The following describes two proteins that form a bound complex.

Residue-level contacts at the interface:
Residue A59 in chain A contacts residue L123 in chain B (closest heavy-atom distance 3.3 Å).
Residue P101 in chain A is in contact with residue T85 in chain B (closest heavy-atom distance 4.2 Å).
Residue P67 in chain A interacts with residue D84 in chain B (closest heavy-atom distance 3.8 Å).
Residue L98 in chain A interacts with residue T89 in chain B (closest heavy-atom distance 4.6 Å).
Residue L98 in chain A is in contact with residue H83 in chain B (closest heavy-atom distance 4.2 Å).
Residue M70 in chain A is in contact with residue T89 in chain B (closest heavy-atom distance 3.8 Å).
Residue L98 in chain A contacts residue D84 in chain B (closest heavy-atom distance 3.6 Å).
Residue K99 in chain A is in contact with residue T85 in chain B (closest heavy-atom distance 4.6 Å).
Residue M60 in chain A interacts with residue F93 in chain B (closest heavy-atom distance 3.6 Å).
Residue F131 in chain A interacts with residue Q124 in chain B (closest heavy-atom distance 4.1 Å).
Residue M115 in chain A is in contact with residue L128 in chain B (closest heavy-atom distance 4.5 Å).
Residue T68 in chain A contacts residue D84 in chain B (closest heavy-atom distance 4.7 Å).
Residue A59 in chain A interacts with residue F93 in chain B (closest heavy-atom distance 3.8 Å).
Residue M60 in chain A is in contact with residue T89 in chain B (closest heavy-atom distance 3.6 Å).
Residue S57 in chain A is in contact with residue C132 in chain B (closest heavy-atom distance 4.9 Å).
Residue P62 in chain A interacts with residue W86 in chain B (closest heavy-atom distance 3.8 Å).
Residue S57 in chain A contacts residue P127 in chain B (closest heavy-atom distance 4.2 Å).
Residue E132 in chain A interacts with residue E122 in chain B (closest heavy-atom distance 4.7 Å).
Residue T56 in chain A is in contact with residue I125 in chain B (closest heavy-atom distance 4.9 Å).
Residue F114 in chain A is in contact with residue L128 in chain B (closest heavy-atom distance 3.8 Å).
Residue K96 in chain A is in contact with residue T89 in chain B (closest heavy-atom distance 3.5 Å).
Residue F114 in chain A interacts with residue C126 in chain B (closest heavy-atom distance 4.3 Å).
Residue T56 in chain A interacts with residue C126 in chain B (closest heavy-atom distance 4.4 Å).
Residue M60 in chain A is in contact with residue M90 in chain B (closest heavy-atom distance 3.8 Å).
Residue E132 in chain A is in contact with residue Q124 in chain B (closest heavy-atom distance 3.0 Å).
Residue S57 in chain A interacts with residue C126 in chain B (closest heavy-atom distance 4.2 Å).
Residue M115 in chain A is in contact with residue L100 in chain B (closest heavy-atom distance 3.4 Å).
Residue V58 in chain A is in contact with residue F93 in chain B (closest heavy-atom distance 3.7 Å).
Residue M70 in chain A contacts residue W86 in chain B (closest heavy-atom distance 3.7 Å).
Residue F114 in chain A interacts with residue L100 in chain B (closest heavy-atom distance 4.6 Å).
Residue E107 in chain A is in contact with residue T89 in chain B (closest heavy-atom distance 4.4 Å).
Residue T56 in chain A interacts with residue L128 in chain B (closest heavy-atom distance 4.4 Å).
Residue V58 in chain A is in contact with residue Q124 in chain B (closest heavy-atom distance 3.4 Å).
Residue R111 in chain A contacts residue F93 in chain B (closest heavy-atom distance 3.6 Å).
Residue E132 in chain A is in contact with residue A105 in chain B (closest heavy-atom distance 4.8 Å).
Residue S57 in chain A interacts with residue Q124 in chain B (closest heavy-atom distance 2.9 Å).
Residue K61 in chain A is in contact with residue E122 in chain B (closest heavy-atom distance 3.8 Å).
Residue F131 in chain A is in contact with residue E122 in chain B (closest heavy-atom distance 4.1 Å).
Residue S57 in chain A is in contact with residue I125 in chain B (closest heavy-atom distance 2.9 Å).
Residue L98 in chain A contacts residue T85 in chain B (closest heavy-atom distance 2.7 Å).
Residue R100 in chain A is in contact with residue T85 in chain B (closest heavy-atom distance 3.7 Å).
Residue M60 in chain A is in contact with residue L121 in chain B (closest heavy-atom distance 4.5 Å).
Residue T56 in chain A interacts with residue P127 in chain B (closest heavy-atom distance 3.1 Å).
Residue H89 in chain A contacts residue E133 in chain B (closest heavy-atom distance 3.2 Å).
Residue K99 in chain A is in contact with residue H83 in chain B (closest heavy-atom distance 4.6 Å).
Residue M60 in chain A is in contact with residue E122 in chain B (closest heavy-atom distance 3.4 Å).
Residue A59 in chain A interacts with residue E122 in chain B (closest heavy-atom distance 4.2 Å).
Residue P62 in chain A is in contact with residue L121 in chain B (closest heavy-atom distance 3.4 Å).
Residue V58 in chain A interacts with residue I125 in chain B (closest heavy-atom distance 2.8 Å).
Residue E132 in chain A interacts with residue L40 in chain B (closest heavy-atom distance 4.3 Å).
Residue L98 in chain A interacts with residue W86 in chain B (closest heavy-atom distance 3.6 Å).
Residue G102 in chain A is in contact with residue T85 in chain B (closest heavy-atom distance 4.7 Å).
Residue M60 in chain A is in contact with residue L123 in chain B (closest heavy-atom distance 2.9 Å).
Residue A59 in chain A interacts with residue Q124 in chain B (closest heavy-atom distance 3.8 Å).
Residue E132 in chain A contacts residue K42 in chain B (closest heavy-atom distance 4.3 Å).
Residue F114 in chain A interacts with residue I125 in chain B (closest heavy-atom distance 3.8 Å).
Residue K61 in chain A interacts with residue W86 in chain B (closest heavy-atom distance 4.0 Å).
Residue A59 in chain A is in contact with residue I125 in chain B (closest heavy-atom distance 4.8 Å).
Residue V58 in chain A interacts with residue L123 in chain B (closest heavy-atom distance 4.7 Å).
Residue K61 in chain A contacts residue L121 in chain B (closest heavy-atom distance 4.2 Å).

Sequence of chain B:
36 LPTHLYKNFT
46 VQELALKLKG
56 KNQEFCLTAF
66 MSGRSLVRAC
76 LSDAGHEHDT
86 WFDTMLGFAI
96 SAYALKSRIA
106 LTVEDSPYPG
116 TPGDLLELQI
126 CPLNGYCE

Sequence of chain A:
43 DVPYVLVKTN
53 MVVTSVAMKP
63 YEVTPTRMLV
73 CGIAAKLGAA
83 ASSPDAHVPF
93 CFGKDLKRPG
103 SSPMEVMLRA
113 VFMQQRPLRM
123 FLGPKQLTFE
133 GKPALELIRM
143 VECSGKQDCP